Sequence of chain A:
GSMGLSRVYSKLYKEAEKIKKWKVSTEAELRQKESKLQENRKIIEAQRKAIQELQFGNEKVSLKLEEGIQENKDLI

Interface contacts:
Residue E34 in chain B contacts residue K33 in chain A (closest heavy-atom distance 2.7 Å).
Residue W22 in chain B is in contact with residue T26 in chain A (closest heavy-atom distance 3.2 Å).
Residue K23 in chain B contacts residue W22 in chain A (closest heavy-atom distance 3.2 Å).
Residue T26 in chain B interacts with residue W22 in chain A (closest heavy-atom distance 3.2 Å).
Residue V61 in chain B interacts with residue V61 in chain A (closest heavy-atom distance 4.2 Å).
Residue L65 in chain B is in contact with residue V61 in chain A (closest heavy-atom distance 4.6 Å).
Residue L54 in chain B contacts residue I51 in chain A (closest heavy-atom distance 4.2 Å).
Residue I51 in chain B is in contact with residue L54 in chain A (closest heavy-atom distance 4.2 Å).
Residue L54 in chain B is in contact with residue N58 in chain A (closest heavy-atom distance 4.0 Å).
Residue I44 in chain B interacts with residue Q47 in chain A (closest heavy-atom distance 3.4 Å).
Residue W22 in chain B is in contact with residue W22 in chain A (closest heavy-atom distance 3.1 Å).
Residue R48 in chain B interacts with residue Q47 in chain A (closest heavy-atom distance 3.2 Å).
Residue I51 in chain B interacts with residue I51 in chain A (closest heavy-atom distance 3.6 Å).
Residue E27 in chain B contacts residue W22 in chain A (closest heavy-atom distance 4.2 Å).
Residue N40 in chain B contacts residue N40 in chain A (closest heavy-atom distance 3.4 Å).
Residue I19 in chain B is in contact with residue K23 in chain A (closest heavy-atom distance 4.5 Å).
Residue I44 in chain B contacts residue N40 in chain A (closest heavy-atom distance 3.5 Å).
Residue Q47 in chain B contacts residue I44 in chain A (closest heavy-atom distance 3.4 Å).
Residue K36 in chain B is in contact with residue L37 in chain A (closest heavy-atom distance 4.3 Å).
Residue K33 in chain B interacts with residue K33 in chain A (closest heavy-atom distance 4.0 Å).
Residue A50 in chain B contacts residue I51 in chain A (closest heavy-atom distance 4.2 Å).
Residue L30 in chain B contacts residue E29 in chain A (closest heavy-atom distance 4.5 Å).
Residue L37 in chain B interacts with residue N40 in chain A (closest heavy-atom distance 3.2 Å).
Residue L37 in chain B contacts residue K33 in chain A (closest heavy-atom distance 4.2 Å).
Residue N40 in chain B contacts residue I44 in chain A (closest heavy-atom distance 3.5 Å).
Residue I43 in chain B contacts residue Q47 in chain A (closest heavy-atom distance 4.5 Å).
Residue R41 in chain B contacts residue N40 in chain A (closest heavy-atom distance 3.0 Å).
Residue K23 in chain B interacts with residue I19 in chain A (closest heavy-atom distance 4.5 Å).
Residue N40 in chain B is in contact with residue R41 in chain A (closest heavy-atom distance 3.0 Å).
Residue I51 in chain B interacts with residue Q47 in chain A (closest heavy-atom distance 4.0 Å).
Residue Q47 in chain B interacts with residue I51 in chain A (closest heavy-atom distance 4.0 Å).
Residue N58 in chain B contacts residue L54 in chain A (closest heavy-atom distance 4.0 Å).
Residue N40 in chain B contacts residue L37 in chain A (closest heavy-atom distance 3.2 Å).
Residue K33 in chain B is in contact with residue E34 in chain A (closest heavy-atom distance 2.7 Å).
Residue N58 in chain B contacts residue N58 in chain A (closest heavy-atom distance 2.7 Å).
Residue Q55 in chain B interacts with residue L54 in chain A (closest heavy-atom distance 4.6 Å).
Residue W22 in chain B is in contact with residue K23 in chain A (closest heavy-atom distance 3.2 Å).
Residue L54 in chain B is in contact with residue Q55 in chain A (closest heavy-atom distance 4.6 Å).
Residue L65 in chain B is in contact with residue L65 in chain A (closest heavy-atom distance 3.5 Å).
Residue I44 in chain B contacts residue I44 in chain A (closest heavy-atom distance 3.5 Å).
Residue I43 in chain B contacts residue I44 in chain A (closest heavy-atom distance 4.0 Å).
Residue L12 in chain B is in contact with residue L12 in chain A (closest heavy-atom distance 3.8 Å).
Residue L5 in chain B interacts with residue L5 in chain A (closest heavy-atom distance 4.1 Å).
Residue I44 in chain B contacts residue I43 in chain A (closest heavy-atom distance 4.0 Å).
Residue L54 in chain B contacts residue L54 in chain A (closest heavy-atom distance 3.8 Å).
Residue K23 in chain B is in contact with residue K23 in chain A (closest heavy-atom distance 2.7 Å).
Residue V61 in chain B is in contact with residue L65 in chain A (closest heavy-atom distance 4.6 Å).
Residue I19 in chain B contacts residue I19 in chain A (closest heavy-atom distance 3.7 Å).
Residue Q47 in chain B contacts residue I43 in chain A (closest heavy-atom distance 4.5 Å).
Residue I51 in chain B contacts residue A50 in chain A (closest heavy-atom distance 4.2 Å).
Residue W22 in chain B is in contact with residue E27 in chain A (closest heavy-atom distance 4.2 Å).
Residue K33 in chain B contacts residue L37 in chain A (closest heavy-atom distance 4.2 Å).
Residue Q47 in chain B is in contact with residue R48 in chain A (closest heavy-atom distance 3.2 Å).
Residue L37 in chain B contacts residue L37 in chain A (closest heavy-atom distance 3.4 Å).
Residue Q47 in chain B is in contact with residue Q47 in chain A (closest heavy-atom distance 2.6 Å).
Residue L37 in chain B interacts with residue K36 in chain A (closest heavy-atom distance 4.3 Å).
Residue L30 in chain B contacts residue L30 in chain A (closest heavy-atom distance 3.3 Å).
Residue L30 in chain B contacts residue K33 in chain A (closest heavy-atom distance 3.8 Å).
Residue K33 in chain B is in contact with residue L30 in chain A (closest heavy-atom distance 3.8 Å).
Residue E29 in chain B interacts with residue L30 in chain A (closest heavy-atom distance 4.5 Å).

These two protein chains interact to form a complex.

Sequence of chain B:
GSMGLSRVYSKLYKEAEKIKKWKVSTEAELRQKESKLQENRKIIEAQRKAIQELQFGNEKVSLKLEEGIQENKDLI